Sequence of the first protein:
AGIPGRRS

Sequence of the second protein:
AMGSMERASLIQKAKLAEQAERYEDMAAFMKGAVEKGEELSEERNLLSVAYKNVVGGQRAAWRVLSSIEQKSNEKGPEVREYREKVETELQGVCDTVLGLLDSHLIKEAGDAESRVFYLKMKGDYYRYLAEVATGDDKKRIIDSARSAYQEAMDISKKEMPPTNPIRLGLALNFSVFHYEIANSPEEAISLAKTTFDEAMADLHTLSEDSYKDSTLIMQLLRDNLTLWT

Residue-level contacts at the interface:
Residue I224 in the second protein is in contact with residue I8 in the first protein (closest heavy-atom distance 4.2 Å).
Residue V51 in the second protein contacts residue G10 in the first protein (closest heavy-atom distance 3.6 Å).
Residue Y24 in the second protein contacts residue R11 in the first protein (closest heavy-atom distance 4.0 Å).
Residue K54 in the second protein contacts residue R11 in the first protein (closest heavy-atom distance 4.0 Å).
Residue E19 in the second protein is in contact with residue R12 in the first protein (closest heavy-atom distance 3.7 Å).
Residue E187 in the second protein is in contact with residue A5 in the first protein (closest heavy-atom distance 3.2 Å).
Residue L179 in the second protein is in contact with residue I8 in the first protein (closest heavy-atom distance 3.6 Å).
Residue N180 in the second protein contacts residue I8 in the first protein (closest heavy-atom distance 2.9 Å).
Residue N55 in the second protein contacts residue R12 in the first protein (closest heavy-atom distance 4.7 Å).
Residue G58 in the second protein interacts with residue R11 in the first protein (closest heavy-atom distance 3.1 Å).
Residue W235 in the second protein interacts with residue A5 in the first protein (closest heavy-atom distance 3.6 Å).
Residue L227 in the second protein interacts with residue P9 in the first protein (closest heavy-atom distance 4.0 Å).
Residue N55 in the second protein contacts residue G10 in the first protein (closest heavy-atom distance 4.8 Å).
Residue G59 in the second protein is in contact with residue R11 in the first protein (closest heavy-atom distance 3.7 Å).
Residue V51 in the second protein is in contact with residue R11 in the first protein (closest heavy-atom distance 3.6 Å).
Residue R61 in the second protein is in contact with residue R11 in the first protein (closest heavy-atom distance 4.8 Å).
Residue V183 in the second protein contacts residue A5 in the first protein (closest heavy-atom distance 4.7 Å).
Residue K54 in the second protein contacts residue I8 in the first protein (closest heavy-atom distance 4.7 Å).
Residue E19 in the second protein interacts with residue S13 in the first protein (closest heavy-atom distance 2.6 Å).
Residue K54 in the second protein contacts residue P9 in the first protein (closest heavy-atom distance 4.6 Å).
Residue V51 in the second protein contacts residue S13 in the first protein (closest heavy-atom distance 3.7 Å).
Residue L227 in the second protein contacts residue I8 in the first protein (closest heavy-atom distance 4.2 Å).
Residue L179 in the second protein interacts with residue G6 in the first protein (closest heavy-atom distance 3.8 Å).
Residue V51 in the second protein interacts with residue R12 in the first protein (closest heavy-atom distance 3.9 Å).
Residue K127 in the second protein is in contact with residue I8 in the first protein (closest heavy-atom distance 3.9 Å).
Residue S50 in the second protein interacts with residue G10 in the first protein (closest heavy-atom distance 4.3 Å).
Residue V183 in the second protein is in contact with residue G6 in the first protein (closest heavy-atom distance 3.6 Å).
Residue N231 in the second protein is in contact with residue A5 in the first protein (closest heavy-atom distance 3.7 Å).
Residue L48 in the second protein is in contact with residue S13 in the first protein (closest heavy-atom distance 4.4 Å).
Residue L234 in the second protein contacts residue A5 in the first protein (closest heavy-atom distance 3.2 Å).
Residue K54 in the second protein contacts residue G10 in the first protein (closest heavy-atom distance 3.4 Å).
Residue N231 in the second protein is in contact with residue G6 in the first protein (closest heavy-atom distance 2.9 Å).
Residue Y186 in the second protein contacts residue A5 in the first protein (closest heavy-atom distance 4.8 Å).
Residue E19 in the second protein is in contact with residue R11 in the first protein (closest heavy-atom distance 4.7 Å).
Residue N55 in the second protein contacts residue R11 in the first protein (closest heavy-atom distance 3.0 Å).
Residue G176 in the second protein is in contact with residue I8 in the first protein (closest heavy-atom distance 3.8 Å).

These two protein chains interact to form a complex.